Sequence of protein 2:
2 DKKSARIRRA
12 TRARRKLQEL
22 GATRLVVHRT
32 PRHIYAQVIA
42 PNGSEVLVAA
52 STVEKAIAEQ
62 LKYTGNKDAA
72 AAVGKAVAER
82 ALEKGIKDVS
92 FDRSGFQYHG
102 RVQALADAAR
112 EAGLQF

Sequence of protein 1:
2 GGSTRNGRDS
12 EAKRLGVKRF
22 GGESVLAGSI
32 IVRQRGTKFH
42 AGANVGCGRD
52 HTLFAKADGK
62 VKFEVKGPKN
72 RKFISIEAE

Interface contacts:
Residue E20 in protein 2 interacts with residue H41 in protein 1 (closest heavy-atom distance 4.7 Å).
Residue E20 in protein 2 contacts residue V46 in protein 1 (closest heavy-atom distance 3.4 Å).
Residue R16 in protein 2 interacts with residue F74 in protein 1 (closest heavy-atom distance 4.7 Å).

These two protein chains interact to form a complex.